Sequence of protein 1:
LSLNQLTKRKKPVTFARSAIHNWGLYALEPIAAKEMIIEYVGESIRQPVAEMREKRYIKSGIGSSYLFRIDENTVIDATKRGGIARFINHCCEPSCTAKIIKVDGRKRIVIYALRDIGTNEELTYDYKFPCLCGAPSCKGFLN

The following describes two proteins that form a bound complex.

Sequence of protein 2:
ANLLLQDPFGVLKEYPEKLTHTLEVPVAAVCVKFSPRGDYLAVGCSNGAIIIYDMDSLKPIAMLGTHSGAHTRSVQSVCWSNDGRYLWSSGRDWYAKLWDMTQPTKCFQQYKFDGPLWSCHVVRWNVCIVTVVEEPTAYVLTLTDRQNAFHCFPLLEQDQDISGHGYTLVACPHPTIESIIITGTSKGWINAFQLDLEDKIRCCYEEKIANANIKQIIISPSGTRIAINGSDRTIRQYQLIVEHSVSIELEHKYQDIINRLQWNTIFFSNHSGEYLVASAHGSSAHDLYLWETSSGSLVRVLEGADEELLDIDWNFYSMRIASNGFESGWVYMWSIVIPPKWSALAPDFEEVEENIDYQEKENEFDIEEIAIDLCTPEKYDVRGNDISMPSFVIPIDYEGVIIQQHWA

Residue-level contacts at the interface:
Residue N369 in protein 2 contacts residue R108 in protein 1 (closest heavy-atom distance 3.9 Å).
Residue F379 in protein 2 contacts residue P48 in protein 1 (closest heavy-atom distance 3.8 Å).
Residue V366 in protein 2 is in contact with residue G83 in protein 1 (closest heavy-atom distance 4.0 Å).
Residue F363 in protein 2 is in contact with residue K80 in protein 1 (closest heavy-atom distance 3.5 Å).
Residue E368 in protein 2 contacts residue V41 in protein 1 (closest heavy-atom distance 3.2 Å).
Residue I370 in protein 2 interacts with residue S44 in protein 1 (closest heavy-atom distance 2.6 Å).
Residue D371 in protein 2 is in contact with residue S44 in protein 1 (closest heavy-atom distance 3.5 Å).
Residue W356 in protein 2 interacts with residue K80 in protein 1 (closest heavy-atom distance 3.8 Å).
Residue E367 in protein 2 is in contact with residue K11 in protein 1 (closest heavy-atom distance 3.8 Å).
Residue E378 in protein 2 interacts with residue V49 in protein 1 (closest heavy-atom distance 3.4 Å).
Residue W356 in protein 2 interacts with residue F15 in protein 1 (closest heavy-atom distance 3.5 Å).
Residue F379 in protein 2 contacts residue M52 in protein 1 (closest heavy-atom distance 3.8 Å).
Residue E365 in protein 2 interacts with residue I84 in protein 1 (closest heavy-atom distance 4.3 Å).
Residue F379 in protein 2 contacts residue V49 in protein 1 (closest heavy-atom distance 3.9 Å).
Residue N369 in protein 2 is in contact with residue K107 in protein 1 (closest heavy-atom distance 4.5 Å).
Residue Y372 in protein 2 is in contact with residue I45 in protein 1 (closest heavy-atom distance 3.7 Å).
Residue I370 in protein 2 interacts with residue E43 in protein 1 (closest heavy-atom distance 3.5 Å).
Residue E367 in protein 2 is in contact with residue K8 in protein 1 (closest heavy-atom distance 3.5 Å).
Residue W356 in protein 2 interacts with residue I84 in protein 1 (closest heavy-atom distance 3.5 Å).
Residue L359 in protein 2 interacts with residue W23 in protein 1 (closest heavy-atom distance 3.7 Å).
Residue E368 in protein 2 is in contact with residue E39 in protein 1 (closest heavy-atom distance 3.7 Å).
Residue V366 in protein 2 contacts residue G82 in protein 1 (closest heavy-atom distance 3.0 Å).
Residue E364 in protein 2 is in contact with residue K80 in protein 1 (closest heavy-atom distance 3.0 Å).
Residue L359 in protein 2 contacts residue F15 in protein 1 (closest heavy-atom distance 4.3 Å).
Residue N369 in protein 2 contacts residue I76 in protein 1 (closest heavy-atom distance 3.8 Å).
Residue W356 in protein 2 contacts residue G83 in protein 1 (closest heavy-atom distance 3.8 Å).
Residue E365 in protein 2 contacts residue G82 in protein 1 (closest heavy-atom distance 3.2 Å).
Residue W356 in protein 2 interacts with residue A78 in protein 1 (closest heavy-atom distance 4.5 Å).
Residue D371 in protein 2 interacts with residue R106 in protein 1 (closest heavy-atom distance 2.7 Å).
Residue F363 in protein 2 contacts residue R86 in protein 1 (closest heavy-atom distance 4.3 Å).
Residue V366 in protein 2 is in contact with residue R81 in protein 1 (closest heavy-atom distance 4.2 Å).
Residue E364 in protein 2 interacts with residue R81 in protein 1 (closest heavy-atom distance 3.2 Å).
Residue Y372 in protein 2 interacts with residue R53 in protein 1 (closest heavy-atom distance 3.0 Å).
Residue W356 in protein 2 contacts residue R86 in protein 1 (closest heavy-atom distance 3.3 Å).
Residue E374 in protein 2 contacts residue V49 in protein 1 (closest heavy-atom distance 3.8 Å).
Residue Y372 in protein 2 is in contact with residue E43 in protein 1 (closest heavy-atom distance 3.2 Å).
Residue D362 in protein 2 interacts with residue K80 in protein 1 (closest heavy-atom distance 3.1 Å).
Residue N369 in protein 2 is in contact with residue G42 in protein 1 (closest heavy-atom distance 2.9 Å).
Residue D380 in protein 2 interacts with residue M52 in protein 1 (closest heavy-atom distance 4.3 Å).
Residue E364 in protein 2 is in contact with residue G82 in protein 1 (closest heavy-atom distance 3.2 Å).
Residue V366 in protein 2 interacts with residue V41 in protein 1 (closest heavy-atom distance 3.4 Å).
Residue E368 in protein 2 interacts with residue R108 in protein 1 (closest heavy-atom distance 3.2 Å).
Residue N369 in protein 2 interacts with residue E39 in protein 1 (closest heavy-atom distance 3.5 Å).
Residue E374 in protein 2 is in contact with residue R46 in protein 1 (closest heavy-atom distance 2.6 Å).
Residue E367 in protein 2 is in contact with residue V41 in protein 1 (closest heavy-atom distance 3.5 Å).
Residue N369 in protein 2 is in contact with residue V41 in protein 1 (closest heavy-atom distance 2.9 Å).
Residue F363 in protein 2 interacts with residue T79 in protein 1 (closest heavy-atom distance 3.7 Å).
Residue W356 in protein 2 is in contact with residue G82 in protein 1 (closest heavy-atom distance 3.2 Å).
Residue P354 in protein 2 interacts with residue T14 in protein 1 (closest heavy-atom distance 3.7 Å).
Residue E378 in protein 2 interacts with residue R56 in protein 1 (closest heavy-atom distance 4.2 Å).
Residue W356 in protein 2 is in contact with residue F87 in protein 1 (closest heavy-atom distance 3.6 Å).
Residue I370 in protein 2 contacts residue G42 in protein 1 (closest heavy-atom distance 3.0 Å).
Residue N369 in protein 2 contacts residue Y40 in protein 1 (closest heavy-atom distance 4.1 Å).
Residue E378 in protein 2 is in contact with residue M52 in protein 1 (closest heavy-atom distance 3.5 Å).
Residue I370 in protein 2 is in contact with residue R81 in protein 1 (closest heavy-atom distance 4.0 Å).
Residue Y372 in protein 2 contacts residue S44 in protein 1 (closest heavy-atom distance 3.3 Å).
Residue K355 in protein 2 contacts residue F15 in protein 1 (closest heavy-atom distance 4.0 Å).
Residue F379 in protein 2 interacts with residue R46 in protein 1 (closest heavy-atom distance 3.9 Å).
Residue L359 in protein 2 interacts with residue F87 in protein 1 (closest heavy-atom distance 4.3 Å).
Residue P354 in protein 2 is in contact with residue F15 in protein 1 (closest heavy-atom distance 3.4 Å).